Residue-level contacts at the interface:
Residue E96 in protein 1 contacts residue A114 in protein 2 (closest heavy-atom distance 3.4 Å).
Residue D60 in protein 1 interacts with residue D102 in protein 2 (closest heavy-atom distance 3.3 Å).
Residue G39 in protein 1 contacts residue G74 in protein 2 (closest heavy-atom distance 3.6 Å).
Residue G24 in protein 1 contacts residue V25 in protein 2 (closest heavy-atom distance 3.4 Å).
Residue A43 in protein 1 is in contact with residue Y130 in protein 2 (closest heavy-atom distance 3.2 Å).
Residue N38 in protein 1 contacts residue G74 in protein 2 (closest heavy-atom distance 3.1 Å).
Residue D45 in protein 1 interacts with residue Q135 in protein 2 (closest heavy-atom distance 3.4 Å).
Residue G39 in protein 1 is in contact with residue F70 in protein 2 (closest heavy-atom distance 3.4 Å).
Residue D18 in protein 1 contacts residue T140 in protein 2 (closest heavy-atom distance 3.3 Å).
Residue R83 in protein 1 contacts residue G136 in protein 2 (closest heavy-atom distance 3.7 Å).
Residue N38 in protein 1 interacts with residue A68 in protein 2 (closest heavy-atom distance 3.5 Å).
Residue G39 in protein 1 interacts with residue Y77 in protein 2 (closest heavy-atom distance 3.6 Å).
Residue D18 in protein 1 interacts with residue V137 in protein 2 (closest heavy-atom distance 2.7 Å).
Residue R83 in protein 1 contacts residue D139 in protein 2 (closest heavy-atom distance 3.2 Å).
Residue T34 in protein 1 interacts with residue E76 in protein 2 (closest heavy-atom distance 3.7 Å).
Residue N38 in protein 1 interacts with residue F70 in protein 2 (closest heavy-atom distance 2.8 Å).
Residue G94 in protein 1 is in contact with residue G75 in protein 2 (closest heavy-atom distance 3.5 Å).
Residue N38 in protein 1 is in contact with residue Y77 in protein 2 (closest heavy-atom distance 3.4 Å).
Residue A43 in protein 1 contacts residue K132 in protein 2 (closest heavy-atom distance 3.4 Å).
Residue K31 in protein 1 interacts with residue V25 in protein 2 (closest heavy-atom distance 3.5 Å).
Residue V40 in protein 1 contacts residue R73 in protein 2 (closest heavy-atom distance 3.2 Å).
Residue A33 in protein 1 is in contact with residue G75 in protein 2 (closest heavy-atom distance 3.4 Å).
Residue D45 in protein 1 contacts residue A133 in protein 2 (closest heavy-atom distance 3.4 Å).
Residue E96 in protein 1 is in contact with residue D139 in protein 2 (closest heavy-atom distance 3.3 Å).
Residue L58 in protein 1 is in contact with residue Q27 in protein 2 (closest heavy-atom distance 3.4 Å).
Residue D18 in protein 1 is in contact with residue D139 in protein 2 (closest heavy-atom distance 3.6 Å).
Residue D16 in protein 1 contacts residue G136 in protein 2 (closest heavy-atom distance 3.6 Å).
Residue G36 in protein 1 is in contact with residue G74 in protein 2 (closest heavy-atom distance 3.3 Å).
Residue G36 in protein 1 interacts with residue E76 in protein 2 (closest heavy-atom distance 3.5 Å).
Residue G39 in protein 1 contacts residue R73 in protein 2 (closest heavy-atom distance 3.5 Å).
Residue N38 in protein 1 interacts with residue T119 in protein 2 (closest heavy-atom distance 3.3 Å).
Residue N38 in protein 1 interacts with residue R73 in protein 2 (closest heavy-atom distance 3.1 Å).
Residue D60 in protein 1 interacts with residue G103 in protein 2 (closest heavy-atom distance 3.4 Å).
Residue L58 in protein 1 contacts residue Y78 in protein 2 (closest heavy-atom distance 3.3 Å).
Residue A37 in protein 1 interacts with residue R73 in protein 2 (closest heavy-atom distance 3.7 Å).
Residue F32 in protein 1 contacts residue D102 in protein 2 (closest heavy-atom distance 3.6 Å).
Residue R83 in protein 1 contacts residue V137 in protein 2 (closest heavy-atom distance 3.4 Å).
Residue A37 in protein 1 is in contact with residue G75 in protein 2 (closest heavy-atom distance 3.6 Å).
Residue L22 in protein 1 interacts with residue G24 in protein 2 (closest heavy-atom distance 3.4 Å).
Residue G59 in protein 1 is in contact with residue A101 in protein 2 (closest heavy-atom distance 3.5 Å).
Residue K41 in protein 1 interacts with residue K132 in protein 2 (closest heavy-atom distance 3.4 Å).
Residue A37 in protein 1 interacts with residue E76 in protein 2 (closest heavy-atom distance 3.4 Å).
Residue T34 in protein 1 interacts with residue G75 in protein 2 (closest heavy-atom distance 3.4 Å).
Residue E96 in protein 1 interacts with residue Y149 in protein 2 (closest heavy-atom distance 3.2 Å).
Residue G30 in protein 1 interacts with residue Y149 in protein 2 (closest heavy-atom distance 3.5 Å).
Residue D16 in protein 1 is in contact with residue V137 in protein 2 (closest heavy-atom distance 3.3 Å).
Residue T84 in protein 1 contacts residue T138 in protein 2 (closest heavy-atom distance 3.6 Å).
Residue T84 in protein 1 interacts with residue Q135 in protein 2 (closest heavy-atom distance 3.0 Å).
Residue L42 in protein 1 is in contact with residue K132 in protein 2 (closest heavy-atom distance 3.7 Å).
Residue N38 in protein 1 is in contact with residue R55 in protein 2 (closest heavy-atom distance 3.6 Å).
Residue M61 in protein 1 is in contact with residue Y77 in protein 2 (closest heavy-atom distance 3.4 Å).
Residue N38 in protein 1 interacts with residue E76 in protein 2 (closest heavy-atom distance 3.6 Å).
Residue T84 in protein 1 interacts with residue L115 in protein 2 (closest heavy-atom distance 3.7 Å).
Residue L42 in protein 1 contacts residue A133 in protein 2 (closest heavy-atom distance 3.3 Å).
Residue A37 in protein 1 is in contact with residue G74 in protein 2 (closest heavy-atom distance 3.1 Å).
Residue G30 in protein 1 is in contact with residue V150 in protein 2 (closest heavy-atom distance 3.7 Å).
Residue R83 in protein 1 contacts residue T138 in protein 2 (closest heavy-atom distance 3.1 Å).
Residue K41 in protein 1 is in contact with residue E131 in protein 2 (closest heavy-atom distance 2.9 Å).
Residue N23 in protein 1 is in contact with residue G24 in protein 2 (closest heavy-atom distance 3.5 Å).
Residue N38 in protein 1 is in contact with residue K67 in protein 2 (closest heavy-atom distance 3.6 Å).

Sequence of protein 2:
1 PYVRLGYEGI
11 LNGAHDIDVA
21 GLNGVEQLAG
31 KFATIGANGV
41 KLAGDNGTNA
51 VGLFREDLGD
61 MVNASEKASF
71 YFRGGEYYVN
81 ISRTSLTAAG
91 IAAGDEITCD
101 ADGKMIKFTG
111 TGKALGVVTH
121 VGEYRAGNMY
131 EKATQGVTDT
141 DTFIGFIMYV

Sequence of protein 1:
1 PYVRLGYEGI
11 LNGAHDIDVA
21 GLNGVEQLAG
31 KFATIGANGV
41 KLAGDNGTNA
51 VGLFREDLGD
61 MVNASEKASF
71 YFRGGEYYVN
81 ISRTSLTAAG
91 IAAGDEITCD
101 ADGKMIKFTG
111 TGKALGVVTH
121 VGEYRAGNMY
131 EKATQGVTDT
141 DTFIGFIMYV

These two protein chains interact to form a complex.